Sequence of the second protein:
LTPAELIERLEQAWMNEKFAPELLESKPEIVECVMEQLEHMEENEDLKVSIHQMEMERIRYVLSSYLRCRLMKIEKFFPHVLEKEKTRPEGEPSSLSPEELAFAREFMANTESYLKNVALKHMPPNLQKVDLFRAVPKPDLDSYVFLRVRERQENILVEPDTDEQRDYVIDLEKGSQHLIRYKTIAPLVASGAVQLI

Sequence of the first protein:
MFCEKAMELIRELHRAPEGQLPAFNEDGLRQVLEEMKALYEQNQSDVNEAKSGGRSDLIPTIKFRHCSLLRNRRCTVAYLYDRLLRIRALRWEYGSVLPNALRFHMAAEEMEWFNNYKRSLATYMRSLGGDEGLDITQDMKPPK

Interface contacts:
Residue M149 in the second protein interacts with residue R73 in the first protein (closest heavy-atom distance 3.5 Å).
Residue L93 in the second protein contacts residue L128 in the first protein (closest heavy-atom distance 3.8 Å).
Residue P151 in the second protein contacts residue Y40 in the first protein (closest heavy-atom distance 3.5 Å).
Residue V144 in the second protein is in contact with residue L29 in the first protein (closest heavy-atom distance 3.9 Å).
Residue Y87 in the second protein is in contact with residue K141 in the first protein (closest heavy-atom distance 3.2 Å).
Residue L153 in the second protein is in contact with residue L70 in the first protein (closest heavy-atom distance 3.8 Å).
Residue Y87 in the second protein is in contact with residue P143 in the first protein (closest heavy-atom distance 3.8 Å).
Residue R86 in the second protein is in contact with residue D139 in the first protein (closest heavy-atom distance 3.8 Å).
Residue L153 in the second protein contacts residue R73 in the first protein (closest heavy-atom distance 3.0 Å).
Residue L153 in the second protein is in contact with residue L69 in the first protein (closest heavy-atom distance 3.8 Å).
Residue E83 in the second protein contacts residue P143 in the first protein (closest heavy-atom distance 3.6 Å).
Residue E126 in the second protein contacts residue Y124 in the first protein (closest heavy-atom distance 3.4 Å).
Residue N136 in the second protein interacts with residue Y117 in the first protein (closest heavy-atom distance 3.7 Å).
Residue V144 in the second protein contacts residue L80 in the first protein (closest heavy-atom distance 3.6 Å).
Residue R94 in the second protein is in contact with residue I136 in the first protein (closest heavy-atom distance 2.7 Å).
Residue M149 in the second protein is in contact with residue M36 in the first protein (closest heavy-atom distance 3.4 Å).
Residue E125 in the second protein is in contact with residue S127 in the first protein (closest heavy-atom distance 3.1 Å).
Residue Y140 in the second protein interacts with residue L80 in the first protein (closest heavy-atom distance 3.6 Å).
Residue E125 in the second protein contacts residue Y124 in the first protein (closest heavy-atom distance 3.7 Å).
Residue H148 in the second protein interacts with residue L33 in the first protein (closest heavy-atom distance 3.9 Å).
Residue K155 in the second protein is in contact with residue R73 in the first protein (closest heavy-atom distance 3.2 Å).
Residue E59 in the second protein is in contact with residue G129 in the first protein (closest heavy-atom distance 4.0 Å).
Residue E101 in the second protein is in contact with residue Y117 in the first protein (closest heavy-atom distance 2.6 Å).
Residue S90 in the second protein contacts residue I136 in the first protein (closest heavy-atom distance 3.9 Å).
Residue A145 in the second protein is in contact with residue T76 in the first protein (closest heavy-atom distance 3.7 Å).
Residue S90 in the second protein is in contact with residue L134 in the first protein (closest heavy-atom distance 3.6 Å).
Residue M149 in the second protein interacts with residue T76 in the first protein (closest heavy-atom distance 4.0 Å).
Residue Y140 in the second protein contacts residue E109 in the first protein (closest heavy-atom distance 3.5 Å).
Residue R94 in the second protein contacts residue W92 in the first protein (closest heavy-atom distance 3.7 Å).
Residue F133 in the second protein interacts with residue W113 in the first protein (closest heavy-atom distance 3.7 Å).
Residue A145 in the second protein is in contact with residue L80 in the first protein (closest heavy-atom distance 3.5 Å).
Residue L97 in the second protein contacts residue Y124 in the first protein (closest heavy-atom distance 4.0 Å).
Residue Y140 in the second protein is in contact with residue E110 in the first protein (closest heavy-atom distance 3.3 Å).
Residue R94 in the second protein interacts with residue M140 in the first protein (closest heavy-atom distance 3.5 Å).
Residue P150 in the second protein is in contact with residue M36 in the first protein (closest heavy-atom distance 3.5 Å).
Residue F129 in the second protein is in contact with residue Y117 in the first protein (closest heavy-atom distance 3.8 Å).
Residue E59 in the second protein contacts residue G130 in the first protein (closest heavy-atom distance 3.1 Å).
Residue L153 in the second protein contacts residue M36 in the first protein (closest heavy-atom distance 4.0 Å).
Residue M149 in the second protein interacts with residue L33 in the first protein (closest heavy-atom distance 3.9 Å).
Residue R84 in the second protein interacts with residue P143 in the first protein (closest heavy-atom distance 3.9 Å).
Residue F104 in the second protein interacts with residue Y81 in the first protein (closest heavy-atom distance 3.7 Å).
Residue F129 in the second protein is in contact with residue S120 in the first protein (closest heavy-atom distance 3.9 Å).
Residue E101 in the second protein is in contact with residue R88 in the first protein (closest heavy-atom distance 2.6 Å).
Residue E132 in the second protein contacts residue S120 in the first protein (closest heavy-atom distance 2.8 Å).
Residue L97 in the second protein is in contact with residue I136 in the first protein (closest heavy-atom distance 3.7 Å).
Residue Y140 in the second protein contacts residue L84 in the first protein (closest heavy-atom distance 3.6 Å).
Residue R94 in the second protein is in contact with residue D139 in the first protein (closest heavy-atom distance 2.9 Å).
Residue Y140 in the second protein interacts with residue F24 in the first protein (closest heavy-atom distance 3.8 Å).
Residue N136 in the second protein contacts residue W113 in the first protein (closest heavy-atom distance 3.0 Å).
Residue P150 in the second protein interacts with residue Y40 in the first protein (closest heavy-atom distance 3.6 Å).
Residue N136 in the second protein interacts with residue N116 in the first protein (closest heavy-atom distance 3.1 Å).
Residue Y87 in the second protein interacts with residue P142 in the first protein (closest heavy-atom distance 3.3 Å).
Residue R94 in the second protein interacts with residue Q138 in the first protein (closest heavy-atom distance 3.0 Å).
Residue F129 in the second protein is in contact with residue L121 in the first protein (closest heavy-atom distance 4.0 Å).
Residue F133 in the second protein is in contact with residue Y117 in the first protein (closest heavy-atom distance 3.8 Å).
Residue Y140 in the second protein interacts with residue W113 in the first protein (closest heavy-atom distance 3.8 Å).
Residue Y87 in the second protein interacts with residue D139 in the first protein (closest heavy-atom distance 3.4 Å).
Residue Y87 in the second protein interacts with residue M140 in the first protein (closest heavy-atom distance 3.8 Å).
Residue T137 in the second protein is in contact with residue W113 in the first protein (closest heavy-atom distance 3.4 Å).
Residue L97 in the second protein is in contact with residue L121 in the first protein (closest heavy-atom distance 3.8 Å).

This data describes a binding interaction between two proteins.